Residue-level contacts at the interface:
Residue L57 in chain A is in contact with residue E87 in chain B (closest heavy-atom distance 4.2 Å).
Residue V843 in chain A is in contact with residue G381 in chain B (closest heavy-atom distance 4.4 Å).
Residue L841 in chain A contacts residue F383 in chain B (closest heavy-atom distance 3.5 Å).
Residue A60 in chain A contacts residue E89 in chain B (closest heavy-atom distance 3.4 Å).
Residue Y245 in chain A is in contact with residue L205 in chain B (closest heavy-atom distance 4.4 Å).
Residue Y897 in chain A contacts residue R146 in chain B (closest heavy-atom distance 3.9 Å).
Residue Q207 in chain A contacts residue V543 in chain B (closest heavy-atom distance 3.0 Å).
Residue T838 in chain A interacts with residue F387 in chain B (closest heavy-atom distance 3.5 Å).
Residue L841 in chain A contacts residue I379 in chain B (closest heavy-atom distance 3.3 Å).
Residue Q207 in chain A interacts with residue S541 in chain B (closest heavy-atom distance 3.1 Å).
Residue Q873 in chain A interacts with residue N51 in chain B (closest heavy-atom distance 3.7 Å).
Residue L53 in chain A interacts with residue R500 in chain B (closest heavy-atom distance 3.6 Å).
Residue H876 in chain A contacts residue P148 in chain B (closest heavy-atom distance 3.6 Å).
Residue H876 in chain A is in contact with residue K149 in chain B (closest heavy-atom distance 3.5 Å).
Residue R210 in chain A contacts residue C28 in chain B (closest heavy-atom distance 3.2 Å).
Residue R210 in chain A interacts with residue F206 in chain B (closest heavy-atom distance 4.2 Å).
Residue S899 in chain A is in contact with residue H407 in chain B (closest heavy-atom distance 4.3 Å).
Residue L57 in chain A interacts with residue E89 in chain B (closest heavy-atom distance 4.3 Å).
Residue R836 in chain A is in contact with residue S384 in chain B (closest heavy-atom distance 3.6 Å).
Residue Y897 in chain A contacts residue V147 in chain B (closest heavy-atom distance 4.3 Å).
Residue P879 in chain A interacts with residue P148 in chain B (closest heavy-atom distance 4.5 Å).
Residue Y867 in chain A is in contact with residue N51 in chain B (closest heavy-atom distance 3.7 Å).
Residue Y245 in chain A is in contact with residue F206 in chain B (closest heavy-atom distance 3.2 Å).
Residue Y897 in chain A interacts with residue N51 in chain B (closest heavy-atom distance 2.8 Å).
Residue P209 in chain A contacts residue A542 in chain B (closest heavy-atom distance 4.4 Å).
Residue P877 in chain A interacts with residue P148 in chain B (closest heavy-atom distance 3.2 Å).
Residue L841 in chain A interacts with residue L411 in chain B (closest heavy-atom distance 4.0 Å).
Residue K878 in chain A contacts residue P148 in chain B (closest heavy-atom distance 3.7 Å).
Residue A50 in chain A is in contact with residue R501 in chain B (closest heavy-atom distance 3.3 Å).
Residue Q207 in chain A is in contact with residue V540 in chain B (closest heavy-atom distance 2.9 Å).
Residue L898 in chain A contacts residue N51 in chain B (closest heavy-atom distance 3.3 Å).
Residue L57 in chain A interacts with residue R500 in chain B (closest heavy-atom distance 3.8 Å).
Residue S899 in chain A interacts with residue N51 in chain B (closest heavy-atom distance 3.1 Å).
Residue V842 in chain A contacts residue H380 in chain B (closest heavy-atom distance 4.1 Å).
Residue T838 in chain A contacts residue F383 in chain B (closest heavy-atom distance 4.1 Å).
Residue L56 in chain A contacts residue E89 in chain B (closest heavy-atom distance 4.4 Å).
Residue Q207 in chain A is in contact with residue L544 in chain B (closest heavy-atom distance 3.8 Å).
Residue Y245 in chain A interacts with residue G207 in chain B (closest heavy-atom distance 4.5 Å).
Residue Q895 in chain A is in contact with residue H380 in chain B (closest heavy-atom distance 3.1 Å).
Residue K169 in chain A is in contact with residue S94 in chain B (closest heavy-atom distance 3.7 Å).
Residue V842 in chain A is in contact with residue I379 in chain B (closest heavy-atom distance 3.3 Å).
Residue G840 in chain A interacts with residue H407 in chain B (closest heavy-atom distance 3.9 Å).
Residue G840 in chain A contacts residue L411 in chain B (closest heavy-atom distance 3.2 Å).
Residue D206 in chain A is in contact with residue S541 in chain B (closest heavy-atom distance 4.4 Å).
Residue P49 in chain A interacts with residue R501 in chain B (closest heavy-atom distance 2.4 Å).
Residue Q54 in chain A interacts with residue R500 in chain B (closest heavy-atom distance 3.6 Å).
Residue Q873 in chain A is in contact with residue L52 in chain B (closest heavy-atom distance 3.4 Å).
Residue V842 in chain A is in contact with residue N51 in chain B (closest heavy-atom distance 3.7 Å).
Residue Y897 in chain A contacts residue H380 in chain B (closest heavy-atom distance 3.4 Å).
Residue R61 in chain A contacts residue E87 in chain B (closest heavy-atom distance 3.8 Å).
Residue Y897 in chain A is in contact with residue S50 in chain B (closest heavy-atom distance 4.2 Å).
Residue L841 in chain A is in contact with residue H407 in chain B (closest heavy-atom distance 3.9 Å).
Residue Q247 in chain A interacts with residue T122 in chain B (closest heavy-atom distance 3.4 Å).
Residue K91 in chain A is in contact with residue L90 in chain B (closest heavy-atom distance 4.1 Å).
Residue K878 in chain A contacts residue E145 in chain B (closest heavy-atom distance 3.7 Å).
Residue L53 in chain A interacts with residue R501 in chain B (closest heavy-atom distance 3.4 Å).
Residue V842 in chain A contacts residue H407 in chain B (closest heavy-atom distance 4.3 Å).
Residue K169 in chain A interacts with residue D92 in chain B (closest heavy-atom distance 4.3 Å).
Residue H124 in chain A contacts residue L6 in chain B (closest heavy-atom distance 4.4 Å).
Residue Q207 in chain A contacts residue A542 in chain B (closest heavy-atom distance 3.1 Å).

Sequence of chain A:
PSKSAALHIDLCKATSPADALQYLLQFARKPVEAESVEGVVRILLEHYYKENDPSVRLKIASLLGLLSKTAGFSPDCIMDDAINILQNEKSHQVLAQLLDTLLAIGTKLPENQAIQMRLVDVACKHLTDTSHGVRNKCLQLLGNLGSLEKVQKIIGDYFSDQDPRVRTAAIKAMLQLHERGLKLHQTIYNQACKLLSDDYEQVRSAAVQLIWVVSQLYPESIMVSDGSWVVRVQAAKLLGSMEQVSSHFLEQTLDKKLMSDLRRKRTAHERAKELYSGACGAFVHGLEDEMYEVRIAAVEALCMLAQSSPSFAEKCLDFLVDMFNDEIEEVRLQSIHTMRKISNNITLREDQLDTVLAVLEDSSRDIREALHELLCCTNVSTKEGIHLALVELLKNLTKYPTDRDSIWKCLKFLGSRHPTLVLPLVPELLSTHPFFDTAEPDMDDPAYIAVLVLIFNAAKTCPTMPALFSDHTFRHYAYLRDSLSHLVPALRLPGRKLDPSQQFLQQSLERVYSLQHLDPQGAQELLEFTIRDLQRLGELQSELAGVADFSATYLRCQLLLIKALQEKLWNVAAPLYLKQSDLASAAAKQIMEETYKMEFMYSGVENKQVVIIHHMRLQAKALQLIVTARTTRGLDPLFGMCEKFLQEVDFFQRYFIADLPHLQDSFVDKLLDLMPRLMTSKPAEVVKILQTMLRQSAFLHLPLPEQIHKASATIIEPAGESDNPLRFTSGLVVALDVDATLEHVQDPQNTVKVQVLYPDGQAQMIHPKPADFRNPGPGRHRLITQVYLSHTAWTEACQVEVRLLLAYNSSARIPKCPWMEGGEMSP

Sequence of chain B:
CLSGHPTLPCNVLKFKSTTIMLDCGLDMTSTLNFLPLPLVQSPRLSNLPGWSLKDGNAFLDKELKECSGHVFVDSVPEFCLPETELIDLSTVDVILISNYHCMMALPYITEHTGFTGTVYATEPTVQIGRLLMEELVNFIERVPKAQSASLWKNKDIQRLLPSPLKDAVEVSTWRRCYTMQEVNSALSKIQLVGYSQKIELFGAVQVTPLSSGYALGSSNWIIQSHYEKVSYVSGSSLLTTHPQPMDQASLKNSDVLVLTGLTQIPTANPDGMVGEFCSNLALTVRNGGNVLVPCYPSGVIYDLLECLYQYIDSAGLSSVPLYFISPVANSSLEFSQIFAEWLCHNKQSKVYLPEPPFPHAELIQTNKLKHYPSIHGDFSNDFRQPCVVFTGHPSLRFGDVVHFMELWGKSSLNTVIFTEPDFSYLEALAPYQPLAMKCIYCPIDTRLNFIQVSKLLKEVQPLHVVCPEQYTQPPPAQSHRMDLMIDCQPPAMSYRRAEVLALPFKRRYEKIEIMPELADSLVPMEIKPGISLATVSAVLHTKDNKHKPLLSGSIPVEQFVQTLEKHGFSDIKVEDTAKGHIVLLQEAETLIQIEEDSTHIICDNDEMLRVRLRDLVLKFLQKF

This data describes a binding interaction between two proteins.